Sequence of chain B:
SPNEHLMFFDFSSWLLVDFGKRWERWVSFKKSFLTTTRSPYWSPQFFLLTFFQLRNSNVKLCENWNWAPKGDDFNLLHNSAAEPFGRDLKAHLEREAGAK

Sequence of chain A:
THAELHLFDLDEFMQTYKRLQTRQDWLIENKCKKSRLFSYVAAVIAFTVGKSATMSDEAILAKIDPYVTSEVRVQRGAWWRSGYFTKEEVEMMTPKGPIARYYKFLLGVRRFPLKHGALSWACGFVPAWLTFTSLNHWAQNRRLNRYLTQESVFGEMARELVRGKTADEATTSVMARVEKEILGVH

Contacts between the two chains:
Residue K19 in chain A interacts with residue E76 in chain B (closest heavy-atom distance 3.2 Å).
Residue E30 in chain A interacts with residue N71 in chain B (closest heavy-atom distance 2.9 Å).
Residue T2 in chain A is in contact with residue Y54 in chain B (closest heavy-atom distance 3.7 Å).
Residue T2 in chain A interacts with residue S52 in chain B (closest heavy-atom distance 4.1 Å).
Residue E13 in chain A contacts residue W36 in chain B (closest heavy-atom distance 4.1 Å).
Residue W27 in chain A is in contact with residue N77 in chain B (closest heavy-atom distance 3.8 Å).
Residue Q141 in chain A interacts with residue L67 in chain B (closest heavy-atom distance 3.8 Å).
Residue N137 in chain A is in contact with residue F64 in chain B (closest heavy-atom distance 3.4 Å).
Residue F9 in chain A interacts with residue L62 in chain B (closest heavy-atom distance 4.4 Å).
Residue M15 in chain A interacts with residue L74 in chain B (closest heavy-atom distance 3.6 Å).
Residue W27 in chain A contacts residue C75 in chain B (closest heavy-atom distance 3.2 Å).
Residue N31 in chain A interacts with residue C75 in chain B (closest heavy-atom distance 3.8 Å).
Residue R37 in chain A is in contact with residue R68 in chain B (closest heavy-atom distance 3.8 Å).
Residue F9 in chain A is in contact with residue T63 in chain B (closest heavy-atom distance 3.5 Å).
Residue E5 in chain A interacts with residue L67 in chain B (closest heavy-atom distance 3.9 Å).
Residue K34 in chain A contacts residue N71 in chain B (closest heavy-atom distance 3.6 Å).
Residue W130 in chain A is in contact with residue P57 in chain B (closest heavy-atom distance 4.0 Å).
Residue E30 in chain A interacts with residue L74 in chain B (closest heavy-atom distance 4.2 Å).
Residue Y41 in chain A contacts residue F64 in chain B (closest heavy-atom distance 3.5 Å).
Residue R37 in chain A contacts residue N71 in chain B (closest heavy-atom distance 3.1 Å).
Residue W139 in chain A interacts with residue Y54 in chain B (closest heavy-atom distance 4.3 Å).
Residue Q22 in chain A is in contact with residue L74 in chain B (closest heavy-atom distance 3.4 Å).
Residue K19 in chain A interacts with residue K73 in chain B (closest heavy-atom distance 3.4 Å).
Residue W130 in chain A contacts residue F60 in chain B (closest heavy-atom distance 3.4 Å).
Residue T134 in chain A interacts with residue Y54 in chain B (closest heavy-atom distance 3.8 Å).
Residue K34 in chain A interacts with residue C75 in chain B (closest heavy-atom distance 4.0 Å).
Residue T2 in chain A interacts with residue P53 in chain B (closest heavy-atom distance 3.8 Å).
Residue Q16 in chain A is in contact with residue L74 in chain B (closest heavy-atom distance 3.9 Å).
Residue H7 in chain A is in contact with residue K44 in chain B (closest heavy-atom distance 4.4 Å).
Residue L8 in chain A is in contact with residue L67 in chain B (closest heavy-atom distance 4.5 Å).
Residue T134 in chain A interacts with residue W55 in chain B (closest heavy-atom distance 3.8 Å).
Residue E30 in chain A contacts residue C75 in chain B (closest heavy-atom distance 3.6 Å).
Residue F9 in chain A is in contact with residue Q66 in chain B (closest heavy-atom distance 3.6 Å).
Residue E5 in chain A contacts residue F59 in chain B (closest heavy-atom distance 3.3 Å).
Residue F133 in chain A is in contact with residue F64 in chain B (closest heavy-atom distance 3.5 Å).
Residue Y41 in chain A is in contact with residue R68 in chain B (closest heavy-atom distance 4.4 Å).
Residue Q16 in chain A contacts residue K73 in chain B (closest heavy-atom distance 4.0 Å).
Residue R37 in chain A is in contact with residue V72 in chain B (closest heavy-atom distance 3.8 Å).
Residue L131 in chain A interacts with residue W55 in chain B (closest heavy-atom distance 4.0 Å).
Residue L6 in chain A is in contact with residue L47 in chain B (closest heavy-atom distance 4.1 Å).
Residue T134 in chain A interacts with residue F60 in chain B (closest heavy-atom distance 4.2 Å).
Residue R144 in chain A interacts with residue L67 in chain B (closest heavy-atom distance 4.3 Å).
Residue W27 in chain A interacts with residue L74 in chain B (closest heavy-atom distance 3.9 Å).
Residue L6 in chain A is in contact with residue T48 in chain B (closest heavy-atom distance 3.7 Å).
Residue D12 in chain A contacts residue L74 in chain B (closest heavy-atom distance 3.5 Å).
Residue Q16 in chain A is in contact with residue S70 in chain B (closest heavy-atom distance 3.2 Å).
Residue C33 in chain A contacts residue N71 in chain B (closest heavy-atom distance 3.8 Å).
Residue W130 in chain A is in contact with residue W55 in chain B (closest heavy-atom distance 2.8 Å).
Residue W130 in chain A contacts residue S56 in chain B (closest heavy-atom distance 4.2 Å).
Residue L6 in chain A contacts residue K44 in chain B (closest heavy-atom distance 2.5 Å).
Residue F9 in chain A interacts with residue L67 in chain B (closest heavy-atom distance 3.8 Å).
Residue S135 in chain A interacts with residue Y54 in chain B (closest heavy-atom distance 3.5 Å).
Residue D12 in chain A contacts residue L67 in chain B (closest heavy-atom distance 4.0 Å).
Residue K19 in chain A is in contact with residue L74 in chain B (closest heavy-atom distance 4.2 Å).
Residue R37 in chain A contacts residue F64 in chain B (closest heavy-atom distance 4.0 Å).
Residue F9 in chain A contacts residue K44 in chain B (closest heavy-atom distance 4.4 Å).
Residue F9 in chain A contacts residue V40 in chain B (closest heavy-atom distance 4.1 Å).
Residue D12 in chain A is in contact with residue S70 in chain B (closest heavy-atom distance 3.5 Å).
Residue H138 in chain A contacts residue Y54 in chain B (closest heavy-atom distance 3.5 Å).
Residue F133 in chain A contacts residue F60 in chain B (closest heavy-atom distance 3.4 Å).

The following describes two proteins that form a bound complex.